Sequence of chain B:
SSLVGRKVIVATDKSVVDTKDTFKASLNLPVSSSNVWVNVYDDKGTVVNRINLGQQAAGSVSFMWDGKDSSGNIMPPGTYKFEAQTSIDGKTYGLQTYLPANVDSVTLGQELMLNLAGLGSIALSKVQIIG

Sequence of chain A:
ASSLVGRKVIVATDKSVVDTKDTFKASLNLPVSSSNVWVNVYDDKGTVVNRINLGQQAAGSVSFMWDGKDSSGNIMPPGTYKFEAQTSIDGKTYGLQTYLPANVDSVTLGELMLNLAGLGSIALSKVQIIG

This data describes a binding interaction between two proteins.

Residue-level contacts at the interface:
Residue P33 in chain B contacts residue S5 in chain A (closest heavy-atom distance 3.7 Å).
Residue E117 in chain B contacts residue G97 in chain A (closest heavy-atom distance 3.1 Å).
Residue S63 in chain B interacts with residue I135 in chain A (closest heavy-atom distance 3.0 Å).
Residue V109 in chain B contacts residue V34 in chain A (closest heavy-atom distance 3.9 Å).
Residue Y101 in chain B interacts with residue I135 in chain A (closest heavy-atom distance 3.7 Å).
Residue I136 in chain B contacts residue S63 in chain A (closest heavy-atom distance 3.2 Å).
Residue S131 in chain B contacts residue A14 in chain A (closest heavy-atom distance 3.5 Å).
Residue N31 in chain B contacts residue Q134 in chain A (closest heavy-atom distance 3.6 Å).
Residue S4 in chain B contacts residue A61 in chain A (closest heavy-atom distance 3.6 Å).
Residue K132 in chain B is in contact with residue S131 in chain A (closest heavy-atom distance 3.9 Å).
Residue I135 in chain B contacts residue S29 in chain A (closest heavy-atom distance 3.2 Å).
Residue I136 in chain B interacts with residue N31 in chain A (closest heavy-atom distance 3.1 Å).
Residue L6 in chain B is in contact with residue G62 in chain A (closest heavy-atom distance 3.7 Å).
Residue V34 in chain B is in contact with residue S4 in chain A (closest heavy-atom distance 3.8 Å).
Residue Y101 in chain B contacts residue L130 in chain A (closest heavy-atom distance 2.7 Å).
Residue E117 in chain B contacts residue Y96 in chain A (closest heavy-atom distance 3.5 Å).
Residue G97 in chain B is in contact with residue G116 in chain A (closest heavy-atom distance 2.9 Å).
Residue A61 in chain B is in contact with residue R9 in chain A (closest heavy-atom distance 3.4 Å).
Residue L111 in chain B is in contact with residue Y96 in chain A (closest heavy-atom distance 3.5 Å).
Residue N31 in chain B contacts residue V133 in chain A (closest heavy-atom distance 3.5 Å).
Residue Y101 in chain B contacts residue V133 in chain A (closest heavy-atom distance 3.3 Å).
Residue P33 in chain B interacts with residue L118 in chain A (closest heavy-atom distance 3.8 Å).
Residue L6 in chain B is in contact with residue P33 in chain A (closest heavy-atom distance 3.5 Å).
Residue P33 in chain B interacts with residue L6 in chain A (closest heavy-atom distance 3.6 Å).
Residue L130 in chain B interacts with residue Y101 in chain A (closest heavy-atom distance 2.6 Å).
Residue Q134 in chain B is in contact with residue Q134 in chain A (closest heavy-atom distance 3.1 Å).
Residue V133 in chain B interacts with residue Y101 in chain A (closest heavy-atom distance 3.4 Å).
Residue L120 in chain B interacts with residue P33 in chain A (closest heavy-atom distance 3.9 Å).
Residue I135 in chain B contacts residue Y101 in chain A (closest heavy-atom distance 3.7 Å).
Residue N31 in chain B is in contact with residue I136 in chain A (closest heavy-atom distance 3.1 Å).
Residue A61 in chain B contacts residue S5 in chain A (closest heavy-atom distance 3.5 Å).
Residue L130 in chain B interacts with residue N31 in chain A (closest heavy-atom distance 3.8 Å).
Residue Q134 in chain B contacts residue N31 in chain A (closest heavy-atom distance 3.4 Å).
Residue K94 in chain B contacts residue G116 in chain A (closest heavy-atom distance 3.0 Å).
Residue S4 in chain B contacts residue S35 in chain A (closest heavy-atom distance 3.3 Å).
Residue P33 in chain B interacts with residue V109 in chain A (closest heavy-atom distance 3.8 Å).
Residue S5 in chain B interacts with residue P33 in chain A (closest heavy-atom distance 2.9 Å).
Residue V109 in chain B contacts residue P33 in chain A (closest heavy-atom distance 3.7 Å).
Residue I135 in chain B contacts residue N31 in chain A (closest heavy-atom distance 3.6 Å).
Residue S29 in chain B interacts with residue I135 in chain A (closest heavy-atom distance 3.6 Å).
Residue Q99 in chain B interacts with residue S131 in chain A (closest heavy-atom distance 3.5 Å).
Residue Q134 in chain B interacts with residue I135 in chain A (closest heavy-atom distance 2.5 Å).
Residue V133 in chain B interacts with residue Q134 in chain A (closest heavy-atom distance 3.7 Å).
Residue I12 in chain B contacts residue I135 in chain A (closest heavy-atom distance 3.9 Å).
Residue N31 in chain B is in contact with residue I135 in chain A (closest heavy-atom distance 3.5 Å).
Residue S35 in chain B is in contact with residue S4 in chain A (closest heavy-atom distance 2.9 Å).
Residue A14 in chain B is in contact with residue S131 in chain A (closest heavy-atom distance 3.3 Å).
Residue T95 in chain B is in contact with residue G116 in chain A (closest heavy-atom distance 3.6 Å).
Residue Y96 in chain B interacts with residue G116 in chain A (closest heavy-atom distance 3.6 Å).
Residue S131 in chain B contacts residue S131 in chain A (closest heavy-atom distance 3.9 Å).
Residue P33 in chain B interacts with residue L130 in chain A (closest heavy-atom distance 3.9 Å).
Residue I135 in chain B is in contact with residue S63 in chain A (closest heavy-atom distance 3.4 Å).
Residue S131 in chain B is in contact with residue Q99 in chain A (closest heavy-atom distance 3.5 Å).
Residue Y96 in chain B interacts with residue L118 in chain A (closest heavy-atom distance 3.6 Å).
Residue I135 in chain B is in contact with residue Q134 in chain A (closest heavy-atom distance 3.2 Å).
Residue G62 in chain B is in contact with residue L6 in chain A (closest heavy-atom distance 3.8 Å).
Residue A61 in chain B is in contact with residue S4 in chain A (closest heavy-atom distance 3.3 Å).
Residue S35 in chain B interacts with residue A3 in chain A (closest heavy-atom distance 3.6 Å).
Residue S63 in chain B contacts residue I136 in chain A (closest heavy-atom distance 3.0 Å).
Residue Q99 in chain B is in contact with residue L130 in chain A (closest heavy-atom distance 3.8 Å).